Sequence of protein 1:
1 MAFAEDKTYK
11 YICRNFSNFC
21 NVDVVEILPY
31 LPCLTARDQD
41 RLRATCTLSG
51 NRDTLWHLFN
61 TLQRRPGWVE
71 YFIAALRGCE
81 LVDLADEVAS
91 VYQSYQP

Sequence of protein 2:
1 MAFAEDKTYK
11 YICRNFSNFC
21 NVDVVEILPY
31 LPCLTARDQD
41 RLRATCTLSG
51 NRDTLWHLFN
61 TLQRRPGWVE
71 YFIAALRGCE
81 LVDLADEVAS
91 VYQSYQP

This data describes a binding interaction between two proteins.

Interface contacts:
Residue N51 in protein 2 interacts with residue D40 in protein 1 (closest heavy-atom distance 4.5 Å).
Residue L48 in protein 2 interacts with residue L48 in protein 1 (closest heavy-atom distance 4.3 Å).
Residue L48 in protein 2 contacts residue T45 in protein 1 (closest heavy-atom distance 4.3 Å).
Residue D53 in protein 2 is in contact with residue R37 in protein 1 (closest heavy-atom distance 3.0 Å).
Residue C46 in protein 2 is in contact with residue A44 in protein 1 (closest heavy-atom distance 4.9 Å).
Residue R52 in protein 2 is in contact with residue R37 in protein 1 (closest heavy-atom distance 3.6 Å).
Residue T47 in protein 2 is in contact with residue L48 in protein 1 (closest heavy-atom distance 4.8 Å).
Residue T47 in protein 2 interacts with residue T45 in protein 1 (closest heavy-atom distance 4.9 Å).
Residue G50 in protein 2 contacts residue R41 in protein 1 (closest heavy-atom distance 4.9 Å).
Residue T47 in protein 2 interacts with residue A44 in protein 1 (closest heavy-atom distance 3.8 Å).
Residue G50 in protein 2 interacts with residue A44 in protein 1 (closest heavy-atom distance 4.8 Å).
Residue D53 in protein 2 interacts with residue R41 in protein 1 (closest heavy-atom distance 4.3 Å).
Residue G50 in protein 2 interacts with residue D40 in protein 1 (closest heavy-atom distance 4.9 Å).
Residue S49 in protein 2 contacts residue R41 in protein 1 (closest heavy-atom distance 3.3 Å).